Interface contacts:
Residue W167 in the second protein is in contact with residue T1 in the first protein (closest heavy-atom distance 3.6 Å).
Residue I142 in the second protein contacts residue W10 in the first protein (closest heavy-atom distance 4.9 Å).
Residue W147 in the second protein contacts residue W10 in the first protein (closest heavy-atom distance 3.8 Å).
Residue L156 in the second protein is in contact with residue L4 in the first protein (closest heavy-atom distance 4.2 Å).
Residue M45 in the second protein interacts with residue T3 in the first protein (closest heavy-atom distance 4.0 Å).
Residue N77 in the second protein is in contact with residue W10 in the first protein (closest heavy-atom distance 2.8 Å).
Residue L163 in the second protein interacts with residue T1 in the first protein (closest heavy-atom distance 3.6 Å).
Residue M5 in the second protein contacts residue S2 in the first protein (closest heavy-atom distance 3.8 Å).
Residue Y7 in the second protein is in contact with residue S2 in the first protein (closest heavy-atom distance 2.9 Å).
Residue K146 in the second protein interacts with residue W10 in the first protein (closest heavy-atom distance 3.4 Å).
Residue Y118 in the second protein is in contact with residue W10 in the first protein (closest heavy-atom distance 4.2 Å).
Residue Y84 in the second protein is in contact with residue W10 in the first protein (closest heavy-atom distance 2.6 Å).
Residue N66 in the second protein is in contact with residue T3 in the first protein (closest heavy-atom distance 2.8 Å).
Residue Y159 in the second protein interacts with residue T1 in the first protein (closest heavy-atom distance 4.4 Å).
Residue S70 in the second protein interacts with residue L4 in the first protein (closest heavy-atom distance 4.6 Å).
Residue Y59 in the second protein interacts with residue S2 in the first protein (closest heavy-atom distance 3.9 Å).
Residue N66 in the second protein is in contact with residue Q7 in the first protein (closest heavy-atom distance 3.6 Å).
Residue Y99 in the second protein contacts residue T3 in the first protein (closest heavy-atom distance 3.5 Å).
Residue Q155 in the second protein contacts residue L4 in the first protein (closest heavy-atom distance 5.0 Å).
Residue A117 in the second protein is in contact with residue W10 in the first protein (closest heavy-atom distance 4.1 Å).
Residue N66 in the second protein contacts residue T1 in the first protein (closest heavy-atom distance 4.5 Å).
Residue V152 in the second protein interacts with residue I8 in the first protein (closest heavy-atom distance 3.7 Å).
Residue N66 in the second protein contacts residue Q5 in the first protein (closest heavy-atom distance 3.4 Å).
Residue Y9 in the second protein interacts with residue T3 in the first protein (closest heavy-atom distance 4.0 Å).
Residue N77 in the second protein interacts with residue G9 in the first protein (closest heavy-atom distance 3.1 Å).
Residue G62 in the second protein contacts residue T1 in the first protein (closest heavy-atom distance 4.1 Å).
Residue E63 in the second protein interacts with residue T1 in the first protein (closest heavy-atom distance 3.1 Å).
Residue T143 in the second protein interacts with residue W10 in the first protein (closest heavy-atom distance 2.5 Å).
Residue M67 in the second protein is in contact with residue T3 in the first protein (closest heavy-atom distance 3.4 Å).
Residue Q155 in the second protein is in contact with residue E6 in the first protein (closest heavy-atom distance 3.4 Å).
Residue T73 in the second protein interacts with residue Q7 in the first protein (closest heavy-atom distance 2.8 Å).
Residue Y159 in the second protein contacts residue T3 in the first protein (closest heavy-atom distance 3.7 Å).
Residue T73 in the second protein contacts residue I8 in the first protein (closest heavy-atom distance 3.3 Å).
Residue W147 in the second protein is in contact with residue G9 in the first protein (closest heavy-atom distance 3.3 Å).
Residue A81 in the second protein is in contact with residue W10 in the first protein (closest heavy-atom distance 4.1 Å).
Residue Y123 in the second protein is in contact with residue W10 in the first protein (closest heavy-atom distance 3.4 Å).
Residue Y99 in the second protein contacts residue L4 in the first protein (closest heavy-atom distance 3.0 Å).
Residue I80 in the second protein interacts with residue G9 in the first protein (closest heavy-atom distance 4.5 Å).
Residue S70 in the second protein is in contact with residue Q7 in the first protein (closest heavy-atom distance 3.1 Å).
Residue T73 in the second protein is in contact with residue G9 in the first protein (closest heavy-atom distance 4.5 Å).
Residue W167 in the second protein interacts with residue S2 in the first protein (closest heavy-atom distance 3.7 Å).
Residue E63 in the second protein is in contact with residue T3 in the first protein (closest heavy-atom distance 3.2 Å).
Residue Y171 in the second protein is in contact with residue S2 in the first protein (closest heavy-atom distance 2.7 Å).
Residue I80 in the second protein contacts residue W10 in the first protein (closest heavy-atom distance 3.3 Å).
Residue L156 in the second protein contacts residue I8 in the first protein (closest heavy-atom distance 4.2 Å).
Residue E63 in the second protein is in contact with residue S2 in the first protein (closest heavy-atom distance 3.4 Å).
Residue N77 in the second protein contacts residue I8 in the first protein (closest heavy-atom distance 3.1 Å).
Residue F33 in the second protein contacts residue S2 in the first protein (closest heavy-atom distance 4.8 Å).
Residue S116 in the second protein is in contact with residue W10 in the first protein (closest heavy-atom distance 2.8 Å).
Residue Y159 in the second protein contacts residue L4 in the first protein (closest heavy-atom distance 3.8 Å).
Residue Y74 in the second protein interacts with residue W10 in the first protein (closest heavy-atom distance 4.2 Å).
Residue Y9 in the second protein contacts residue L4 in the first protein (closest heavy-atom distance 4.3 Å).
Residue Y7 in the second protein interacts with residue T3 in the first protein (closest heavy-atom distance 3.4 Å).
Residue W147 in the second protein interacts with residue I8 in the first protein (closest heavy-atom distance 3.2 Å).
Residue N66 in the second protein is in contact with residue L4 in the first protein (closest heavy-atom distance 2.8 Å).
Residue A69 in the second protein contacts residue Q7 in the first protein (closest heavy-atom distance 3.3 Å).
Residue Y159 in the second protein is in contact with residue E6 in the first protein (closest heavy-atom distance 4.7 Å).
Residue I95 in the second protein interacts with residue W10 in the first protein (closest heavy-atom distance 3.5 Å).
Residue Y159 in the second protein contacts residue S2 in the first protein (closest heavy-atom distance 2.5 Å).

This data describes a binding interaction between two proteins.

Sequence of the second protein:
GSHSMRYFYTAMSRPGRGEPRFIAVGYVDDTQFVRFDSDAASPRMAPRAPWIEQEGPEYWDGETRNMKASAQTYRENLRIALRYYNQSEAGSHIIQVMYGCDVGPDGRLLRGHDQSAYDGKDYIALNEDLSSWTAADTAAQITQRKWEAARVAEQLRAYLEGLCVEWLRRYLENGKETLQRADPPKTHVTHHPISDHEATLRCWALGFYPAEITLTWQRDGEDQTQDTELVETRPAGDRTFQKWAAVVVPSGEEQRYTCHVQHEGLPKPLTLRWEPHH

Sequence of the first protein:
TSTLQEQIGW